Sequence of protein 1:
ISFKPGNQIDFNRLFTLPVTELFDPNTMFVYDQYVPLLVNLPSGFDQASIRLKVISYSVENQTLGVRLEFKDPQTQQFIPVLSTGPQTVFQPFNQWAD

Residue-level contacts at the interface:
Residue A100 in protein 2 interacts with residue S2 in protein 1 (closest heavy-atom distance 3.1 Å).
Residue G44 in protein 2 interacts with residue Q47 in protein 1 (closest heavy-atom distance 2.7 Å).
Residue V81 in protein 2 is in contact with residue L14 in protein 1 (closest heavy-atom distance 3.4 Å).
Residue N40 in protein 2 interacts with residue I9 in protein 1 (closest heavy-atom distance 2.8 Å).
Residue N40 in protein 2 contacts residue D10 in protein 1 (closest heavy-atom distance 3.3 Å).
Residue Q94 in protein 2 is in contact with residue K4 in protein 1 (closest heavy-atom distance 2.9 Å).
Residue L41 in protein 2 interacts with residue F11 in protein 1 (closest heavy-atom distance 3.8 Å).
Residue L68 in protein 2 interacts with residue L14 in protein 1 (closest heavy-atom distance 3.7 Å).
Residue P95 in protein 2 contacts residue N7 in protein 1 (closest heavy-atom distance 3.5 Å).
Residue L38 in protein 2 interacts with residue Q8 in protein 1 (closest heavy-atom distance 3.5 Å).
Residue P73 in protein 2 is in contact with residue Q33 in protein 1 (closest heavy-atom distance 3.8 Å).
Residue D101 in protein 2 interacts with residue I1 in protein 1 (closest heavy-atom distance 3.6 Å).
Residue A100 in protein 2 interacts with residue I1 in protein 1 (closest heavy-atom distance 3.6 Å).
Residue Q94 in protein 2 is in contact with residue N7 in protein 1 (closest heavy-atom distance 2.8 Å).
Residue K71 in protein 2 interacts with residue Q33 in protein 1 (closest heavy-atom distance 2.8 Å).
Residue N97 in protein 2 contacts residue F3 in protein 1 (closest heavy-atom distance 3.6 Å).
Residue P73 in protein 2 is in contact with residue Y31 in protein 1 (closest heavy-atom distance 3.5 Å).
Residue Q94 in protein 2 is in contact with residue G6 in protein 1 (closest heavy-atom distance 3.1 Å).
Residue S49 in protein 2 contacts residue Q33 in protein 1 (closest heavy-atom distance 3.8 Å).
Residue L38 in protein 2 is in contact with residue I9 in protein 1 (closest heavy-atom distance 2.9 Å).
Residue F70 in protein 2 is in contact with residue Y34 in protein 1 (closest heavy-atom distance 3.5 Å).
Residue S43 in protein 2 is in contact with residue P42 in protein 1 (closest heavy-atom distance 3.6 Å).
Residue P42 in protein 2 interacts with residue L37 in protein 1 (closest heavy-atom distance 4.0 Å).
Residue P73 in protein 2 is in contact with residue Y34 in protein 1 (closest heavy-atom distance 3.8 Å).
Residue F70 in protein 2 contacts residue F15 in protein 1 (closest heavy-atom distance 3.6 Å).
Residue Q98 in protein 2 contacts residue S2 in protein 1 (closest heavy-atom distance 3.7 Å).
Residue W99 in protein 2 contacts residue F3 in protein 1 (closest heavy-atom distance 3.6 Å).
Residue F45 in protein 2 interacts with residue F11 in protein 1 (closest heavy-atom distance 3.8 Å).
Residue N97 in protein 2 is in contact with residue P5 in protein 1 (closest heavy-atom distance 3.4 Å).
Residue F93 in protein 2 is in contact with residue N7 in protein 1 (closest heavy-atom distance 3.2 Å).
Residue L68 in protein 2 is in contact with residue F15 in protein 1 (closest heavy-atom distance 3.7 Å).
Residue V39 in protein 2 interacts with residue Q8 in protein 1 (closest heavy-atom distance 3.6 Å).
Residue N40 in protein 2 is in contact with residue Q8 in protein 1 (closest heavy-atom distance 3.5 Å).
Residue F45 in protein 2 contacts residue Q33 in protein 1 (closest heavy-atom distance 3.4 Å).
Residue N40 in protein 2 interacts with residue F11 in protein 1 (closest heavy-atom distance 3.4 Å).
Residue N97 in protein 2 interacts with residue G6 in protein 1 (closest heavy-atom distance 2.9 Å).
Residue G44 in protein 2 is in contact with residue P36 in protein 1 (closest heavy-atom distance 3.5 Å).
Residue Q94 in protein 2 contacts residue P5 in protein 1 (closest heavy-atom distance 3.4 Å).
Residue V81 in protein 2 contacts residue T16 in protein 1 (closest heavy-atom distance 4.0 Å).
Residue S43 in protein 2 interacts with residue P36 in protein 1 (closest heavy-atom distance 3.4 Å).
Residue T91 in protein 2 is in contact with residue I9 in protein 1 (closest heavy-atom distance 3.6 Å).
Residue P42 in protein 2 interacts with residue P36 in protein 1 (closest heavy-atom distance 3.5 Å).
Residue W99 in protein 2 interacts with residue S2 in protein 1 (closest heavy-atom distance 3.3 Å).
Residue Q74 in protein 2 contacts residue Y31 in protein 1 (closest heavy-atom distance 3.4 Å).
Residue N97 in protein 2 interacts with residue K4 in protein 1 (closest heavy-atom distance 3.5 Å).
Residue F70 in protein 2 interacts with residue L17 in protein 1 (closest heavy-atom distance 3.6 Å).
Residue T91 in protein 2 is in contact with residue L14 in protein 1 (closest heavy-atom distance 3.6 Å).
Residue F45 in protein 2 is in contact with residue P36 in protein 1 (closest heavy-atom distance 3.8 Å).
Residue L82 in protein 2 contacts residue T16 in protein 1 (closest heavy-atom distance 3.9 Å).
Residue S43 in protein 2 interacts with residue S43 in protein 1 (closest heavy-atom distance 3.5 Å).
Residue Q98 in protein 2 is in contact with residue F3 in protein 1 (closest heavy-atom distance 3.7 Å).
Residue F93 in protein 2 interacts with residue I9 in protein 1 (closest heavy-atom distance 3.6 Å).
Residue L37 in protein 2 interacts with residue Q8 in protein 1 (closest heavy-atom distance 3.5 Å).
Residue P36 in protein 2 is in contact with residue Q8 in protein 1 (closest heavy-atom distance 3.1 Å).
Residue F96 in protein 2 interacts with residue G6 in protein 1 (closest heavy-atom distance 3.8 Å).
Residue V39 in protein 2 contacts residue I9 in protein 1 (closest heavy-atom distance 3.3 Å).
Residue V39 in protein 2 is in contact with residue F11 in protein 1 (closest heavy-atom distance 3.8 Å).
Residue Q90 in protein 2 contacts residue L14 in protein 1 (closest heavy-atom distance 3.0 Å).
Residue Q98 in protein 2 interacts with residue K4 in protein 1 (closest heavy-atom distance 2.8 Å).
Residue S43 in protein 2 is in contact with residue L41 in protein 1 (closest heavy-atom distance 3.2 Å).

Sequence of protein 2:
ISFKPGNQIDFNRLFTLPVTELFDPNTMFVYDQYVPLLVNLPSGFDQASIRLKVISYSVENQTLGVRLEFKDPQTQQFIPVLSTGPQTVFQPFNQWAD

These two protein chains interact to form a complex.